Sequence of the first protein:
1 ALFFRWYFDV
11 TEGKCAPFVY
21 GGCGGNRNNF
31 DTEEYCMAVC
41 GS

Sequence of the second protein:
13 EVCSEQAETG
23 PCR

Interface contacts:
Residue N28 in the first protein contacts residue A19 in the second protein (closest heavy-atom distance 4.9 Å).
Residue G22 in the first protein interacts with residue C24 in the second protein (closest heavy-atom distance 4.5 Å).
Residue N26 in the first protein contacts residue E17 in the second protein (closest heavy-atom distance 3.8 Å).
Residue C40 in the first protein interacts with residue C15 in the second protein (closest heavy-atom distance 2.0 Å).
Residue G21 in the first protein interacts with residue R25 in the second protein (closest heavy-atom distance 3.7 Å).
Residue N28 in the first protein contacts residue V14 in the second protein (closest heavy-atom distance 3.3 Å).
Residue F8 in the first protein interacts with residue C15 in the second protein (closest heavy-atom distance 3.4 Å).
Residue F18 in the first protein interacts with residue T21 in the second protein (closest heavy-atom distance 4.4 Å).
Residue L2 in the first protein is in contact with residue R25 in the second protein (closest heavy-atom distance 3.6 Å).
Residue R27 in the first protein is in contact with residue E17 in the second protein (closest heavy-atom distance 4.5 Å).
Residue Y7 in the first protein interacts with residue E17 in the second protein (closest heavy-atom distance 4.9 Å).
Residue V10 in the first protein contacts residue S16 in the second protein (closest heavy-atom distance 4.0 Å).
Residue N26 in the first protein contacts residue A19 in the second protein (closest heavy-atom distance 4.6 Å).
Residue G25 in the first protein is in contact with residue E20 in the second protein (closest heavy-atom distance 3.6 Å).
Residue F18 in the first protein is in contact with residue A19 in the second protein (closest heavy-atom distance 3.9 Å).
Residue Y20 in the first protein is in contact with residue G22 in the second protein (closest heavy-atom distance 4.8 Å).
Residue Y20 in the first protein contacts residue T21 in the second protein (closest heavy-atom distance 3.3 Å).
Residue C23 in the first protein interacts with residue P23 in the second protein (closest heavy-atom distance 3.2 Å).
Residue Y7 in the first protein is in contact with residue A19 in the second protein (closest heavy-atom distance 3.8 Å).
Residue V10 in the first protein is in contact with residue C15 in the second protein (closest heavy-atom distance 3.9 Å).
Residue F8 in the first protein interacts with residue E17 in the second protein (closest heavy-atom distance 4.8 Å).
Residue Y20 in the first protein is in contact with residue E20 in the second protein (closest heavy-atom distance 3.6 Å).
Residue V39 in the first protein is in contact with residue C15 in the second protein (closest heavy-atom distance 4.0 Å).
Residue N26 in the first protein contacts residue Q18 in the second protein (closest heavy-atom distance 2.6 Å).
Residue N29 in the first protein contacts residue E20 in the second protein (closest heavy-atom distance 4.8 Å).
Residue A1 in the first protein is in contact with residue C24 in the second protein (closest heavy-atom distance 2.8 Å).
Residue V19 in the first protein contacts residue T21 in the second protein (closest heavy-atom distance 3.0 Å).
Residue N28 in the first protein contacts residue C15 in the second protein (closest heavy-atom distance 3.4 Å).
Residue G24 in the first protein is in contact with residue G22 in the second protein (closest heavy-atom distance 4.7 Å).
Residue C23 in the first protein contacts residue G22 in the second protein (closest heavy-atom distance 3.6 Å).
Residue G25 in the first protein interacts with residue G22 in the second protein (closest heavy-atom distance 4.1 Å).
Residue C23 in the first protein contacts residue T21 in the second protein (closest heavy-atom distance 4.2 Å).
Residue G21 in the first protein interacts with residue C24 in the second protein (closest heavy-atom distance 3.2 Å).
Residue G22 in the first protein interacts with residue T21 in the second protein (closest heavy-atom distance 4.5 Å).
Residue C23 in the first protein is in contact with residue C24 in the second protein (closest heavy-atom distance 2.1 Å).
Residue N28 in the first protein contacts residue E17 in the second protein (closest heavy-atom distance 3.0 Å).
Residue N28 in the first protein is in contact with residue S16 in the second protein (closest heavy-atom distance 4.7 Å).
Residue G24 in the first protein interacts with residue P23 in the second protein (closest heavy-atom distance 4.1 Å).
Residue R27 in the first protein contacts residue V14 in the second protein (closest heavy-atom distance 3.5 Å).
Residue A1 in the first protein contacts residue R25 in the second protein (closest heavy-atom distance 4.0 Å).
Residue G25 in the first protein is in contact with residue P23 in the second protein (closest heavy-atom distance 4.5 Å).
Residue V19 in the first protein is in contact with residue R25 in the second protein (closest heavy-atom distance 4.1 Å).
Residue G21 in the first protein interacts with residue T21 in the second protein (closest heavy-atom distance 2.8 Å).
Residue N26 in the first protein interacts with residue E20 in the second protein (closest heavy-atom distance 3.5 Å).
Residue F18 in the first protein interacts with residue E20 in the second protein (closest heavy-atom distance 3.7 Å).

The following describes two proteins that form a bound complex.